Interface contacts:
Residue I69 in protein 2 is in contact with residue L57 in protein 1 (closest heavy-atom distance 3.5 Å).
Residue S66 in protein 2 interacts with residue L57 in protein 1 (closest heavy-atom distance 3.6 Å).
Residue I34 in protein 2 is in contact with residue F22 in protein 1 (closest heavy-atom distance 3.6 Å).
Residue L21 in protein 2 is in contact with residue I8 in protein 1 (closest heavy-atom distance 3.8 Å).
Residue R55 in protein 2 interacts with residue E44 in protein 1 (closest heavy-atom distance 2.8 Å).
Residue M38 in protein 2 is in contact with residue L25 in protein 1 (closest heavy-atom distance 3.3 Å).
Residue N62 in protein 2 contacts residue E51 in protein 1 (closest heavy-atom distance 3.5 Å).
Residue I27 in protein 2 interacts with residue L16 in protein 1 (closest heavy-atom distance 3.3 Å).
Residue G24 in protein 2 contacts residue I15 in protein 1 (closest heavy-atom distance 3.2 Å).
Residue R51 in protein 2 interacts with residue E40 in protein 1 (closest heavy-atom distance 2.9 Å).
Residue N62 in protein 2 contacts residue V50 in protein 1 (closest heavy-atom distance 3.3 Å).
Residue T59 in protein 2 is in contact with residue V50 in protein 1 (closest heavy-atom distance 3.4 Å).
Residue I69 in protein 2 is in contact with residue Q58 in protein 1 (closest heavy-atom distance 3.1 Å).
Residue R20 in protein 2 contacts residue Q9 in protein 1 (closest heavy-atom distance 3.4 Å).
Residue T31 in protein 2 is in contact with residue N19 in protein 1 (closest heavy-atom distance 2.7 Å).
Residue S66 in protein 2 contacts residue S54 in protein 1 (closest heavy-atom distance 3.3 Å).
Residue K65 in protein 2 interacts with residue Q58 in protein 1 (closest heavy-atom distance 2.7 Å).
Residue R55 in protein 2 interacts with residue E47 in protein 1 (closest heavy-atom distance 2.6 Å).
Residue T31 in protein 2 is in contact with residue F22 in protein 1 (closest heavy-atom distance 3.3 Å).
Residue M38 in protein 2 is in contact with residue A26 in protein 1 (closest heavy-atom distance 3.5 Å).
Residue R48 in protein 2 interacts with residue I36 in protein 1 (closest heavy-atom distance 3.4 Å).
Residue S17 in protein 2 is in contact with residue I8 in protein 1 (closest heavy-atom distance 3.1 Å).
Residue R76 in protein 2 interacts with residue K65 in protein 1 (closest heavy-atom distance 3.8 Å).
Residue L63 in protein 2 interacts with residue V50 in protein 1 (closest heavy-atom distance 3.8 Å).
Residue M73 in protein 2 contacts residue L57 in protein 1 (closest heavy-atom distance 4.0 Å).
Residue L70 in protein 2 contacts residue L57 in protein 1 (closest heavy-atom distance 3.8 Å).
Residue N41 in protein 2 interacts with residue I29 in protein 1 (closest heavy-atom distance 3.1 Å).
Residue R13 in protein 2 interacts with residue S2 in protein 1 (closest heavy-atom distance 3.6 Å).
Residue A52 in protein 2 contacts residue V43 in protein 1 (closest heavy-atom distance 3.8 Å).
Residue G24 in protein 2 interacts with residue E12 in protein 1 (closest heavy-atom distance 4.0 Å).
Residue I34 in protein 2 interacts with residue K23 in protein 1 (closest heavy-atom distance 3.5 Å).
Residue M73 in protein 2 interacts with residue Q64 in protein 1 (closest heavy-atom distance 3.1 Å).
Residue I69 in protein 2 is in contact with residue S54 in protein 1 (closest heavy-atom distance 3.5 Å).
Residue T59 in protein 2 contacts residue E47 in protein 1 (closest heavy-atom distance 3.2 Å).
Residue I27 in protein 2 interacts with residue N19 in protein 1 (closest heavy-atom distance 3.5 Å).
Residue A28 in protein 2 interacts with residue I15 in protein 1 (closest heavy-atom distance 4.0 Å).
Residue R55 in protein 2 is in contact with residue V43 in protein 1 (closest heavy-atom distance 3.8 Å).
Residue M73 in protein 2 is in contact with residue A61 in protein 1 (closest heavy-atom distance 3.9 Å).
Residue I77 in protein 2 interacts with residue Q64 in protein 1 (closest heavy-atom distance 3.0 Å).
Residue M73 in protein 2 contacts residue A60 in protein 1 (closest heavy-atom distance 3.7 Å).
Residue N41 in protein 2 is in contact with residue H30 in protein 1 (closest heavy-atom distance 3.9 Å).
Residue A23 in protein 2 contacts residue E12 in protein 1 (closest heavy-atom distance 3.1 Å).
Residue G35 in protein 2 is in contact with residue F22 in protein 1 (closest heavy-atom distance 3.6 Å).
Residue R20 in protein 2 is in contact with residue E12 in protein 1 (closest heavy-atom distance 3.5 Å).
Residue R16 in protein 2 contacts residue E5 in protein 1 (closest heavy-atom distance 3.0 Å).
Residue R48 in protein 2 interacts with residue G33 in protein 1 (closest heavy-atom distance 3.6 Å).
Residue L42 in protein 2 contacts residue I29 in protein 1 (closest heavy-atom distance 3.7 Å).
Residue I27 in protein 2 interacts with residue I15 in protein 1 (closest heavy-atom distance 3.8 Å).
Residue R48 in protein 2 interacts with residue E40 in protein 1 (closest heavy-atom distance 3.2 Å).
Residue R48 in protein 2 is in contact with residue D37 in protein 1 (closest heavy-atom distance 3.3 Å).
Residue N62 in protein 2 is in contact with residue E47 in protein 1 (closest heavy-atom distance 3.3 Å).
Residue R13 in protein 2 is in contact with residue E5 in protein 1 (closest heavy-atom distance 3.4 Å).
Residue D45 in protein 2 interacts with residue I36 in protein 1 (closest heavy-atom distance 3.6 Å).
Residue M38 in protein 2 interacts with residue F22 in protein 1 (closest heavy-atom distance 3.5 Å).
Residue L56 in protein 2 contacts residue V43 in protein 1 (closest heavy-atom distance 4.0 Å).
Residue I34 in protein 2 contacts residue A26 in protein 1 (closest heavy-atom distance 3.7 Å).
Residue D45 in protein 2 contacts residue I29 in protein 1 (closest heavy-atom distance 3.9 Å).
Residue K65 in protein 2 contacts residue S54 in protein 1 (closest heavy-atom distance 3.6 Å).
Residue R76 in protein 2 interacts with residue Q64 in protein 1 (closest heavy-atom distance 3.6 Å).
Residue T59 in protein 2 interacts with residue S46 in protein 1 (closest heavy-atom distance 4.0 Å).

These two protein chains interact to form a complex.

Sequence of protein 1:
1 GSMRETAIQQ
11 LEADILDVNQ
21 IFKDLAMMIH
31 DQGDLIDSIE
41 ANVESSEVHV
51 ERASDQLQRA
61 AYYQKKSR

Sequence of protein 2:
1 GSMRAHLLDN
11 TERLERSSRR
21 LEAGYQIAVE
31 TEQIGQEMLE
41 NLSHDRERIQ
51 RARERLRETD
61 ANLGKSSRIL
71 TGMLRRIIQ